The following describes two proteins that form a bound complex.

Residue-level contacts at the interface:
Residue Y26 in protein 1 interacts with residue K6 in protein 2 (closest heavy-atom distance 4.0 Å).
Residue A79 in protein 1 interacts with residue K40 in protein 2 (closest heavy-atom distance 3.9 Å).
Residue Y76 in protein 1 interacts with residue D73 in protein 2 (closest heavy-atom distance 3.3 Å).
Residue Y26 in protein 1 contacts residue C76 in protein 2 (closest heavy-atom distance 3.8 Å).
Residue Y89 in protein 1 interacts with residue W11 in protein 2 (closest heavy-atom distance 3.5 Å).
Residue E27 in protein 1 is in contact with residue R42 in protein 2 (closest heavy-atom distance 3.8 Å).
Residue L25 in protein 1 is in contact with residue L68 in protein 2 (closest heavy-atom distance 4.1 Å).
Residue Y26 in protein 1 interacts with residue R8 in protein 2 (closest heavy-atom distance 3.2 Å).
Residue A23 in protein 1 is in contact with residue R8 in protein 2 (closest heavy-atom distance 4.0 Å).
Residue Y26 in protein 1 contacts residue C70 in protein 2 (closest heavy-atom distance 3.5 Å).
Residue A79 in protein 1 contacts residue V74 in protein 2 (closest heavy-atom distance 3.6 Å).
Residue Y89 in protein 1 is in contact with residue V74 in protein 2 (closest heavy-atom distance 4.7 Å).
Residue F90 in protein 1 interacts with residue Y9 in protein 2 (closest heavy-atom distance 3.4 Å).
Residue Y26 in protein 1 interacts with residue L68 in protein 2 (closest heavy-atom distance 3.5 Å).
Residue M80 in protein 1 interacts with residue F36 in protein 2 (closest heavy-atom distance 3.4 Å).
Residue A79 in protein 1 is in contact with residue R72 in protein 2 (closest heavy-atom distance 4.4 Å).
Residue M80 in protein 1 is in contact with residue G35 in protein 2 (closest heavy-atom distance 4.0 Å).
Residue L25 in protein 1 contacts residue G47 in protein 2 (closest heavy-atom distance 4.4 Å).
Residue K85 in protein 1 contacts residue G35 in protein 2 (closest heavy-atom distance 4.0 Å).
Residue F90 in protein 1 contacts residue N7 in protein 2 (closest heavy-atom distance 4.8 Å).
Residue Y89 in protein 1 interacts with residue F36 in protein 2 (closest heavy-atom distance 4.2 Å).
Residue E88 in protein 1 is in contact with residue W11 in protein 2 (closest heavy-atom distance 3.4 Å).
Residue Y89 in protein 1 contacts residue D75 in protein 2 (closest heavy-atom distance 2.6 Å).
Residue L22 in protein 1 interacts with residue R8 in protein 2 (closest heavy-atom distance 4.0 Å).
Residue M80 in protein 1 is in contact with residue I71 in protein 2 (closest heavy-atom distance 3.4 Å).
Residue A79 in protein 1 contacts residue I71 in protein 2 (closest heavy-atom distance 4.5 Å).
Residue A79 in protein 1 interacts with residue F36 in protein 2 (closest heavy-atom distance 4.8 Å).
Residue Y26 in protein 1 is in contact with residue R42 in protein 2 (closest heavy-atom distance 3.5 Å).
Residue L86 in protein 1 contacts residue V74 in protein 2 (closest heavy-atom distance 4.5 Å).
Residue Y26 in protein 1 interacts with residue N7 in protein 2 (closest heavy-atom distance 3.8 Å).
Residue L25 in protein 1 contacts residue I44 in protein 2 (closest heavy-atom distance 3.8 Å).
Residue Y26 in protein 1 is in contact with residue I44 in protein 2 (closest heavy-atom distance 3.6 Å).
Residue N91 in protein 1 is in contact with residue Y9 in protein 2 (closest heavy-atom distance 3.6 Å).
Residue M80 in protein 1 is in contact with residue P37 in protein 2 (closest heavy-atom distance 4.8 Å).
Residue F90 in protein 1 interacts with residue V74 in protein 2 (closest heavy-atom distance 3.9 Å).
Residue N91 in protein 1 contacts residue G10 in protein 2 (closest heavy-atom distance 4.9 Å).
Residue K85 in protein 1 interacts with residue E34 in protein 2 (closest heavy-atom distance 3.4 Å).
Residue Y89 in protein 1 contacts residue N7 in protein 2 (closest heavy-atom distance 2.9 Å).
Residue F90 in protein 1 is in contact with residue D75 in protein 2 (closest heavy-atom distance 4.8 Å).
Residue A79 in protein 1 interacts with residue P37 in protein 2 (closest heavy-atom distance 2.8 Å).
Residue Y76 in protein 1 is in contact with residue V74 in protein 2 (closest heavy-atom distance 3.3 Å).
Residue G28 in protein 1 is in contact with residue Q49 in protein 2 (closest heavy-atom distance 3.3 Å).
Residue Y26 in protein 1 interacts with residue Q49 in protein 2 (closest heavy-atom distance 3.0 Å).
Residue E27 in protein 1 interacts with residue C76 in protein 2 (closest heavy-atom distance 4.1 Å).
Residue L25 in protein 1 is in contact with residue Q49 in protein 2 (closest heavy-atom distance 3.7 Å).
Residue N91 in protein 1 contacts residue W11 in protein 2 (closest heavy-atom distance 4.9 Å).
Residue Y89 in protein 1 interacts with residue I69 in protein 2 (closest heavy-atom distance 3.8 Å).
Residue Y89 in protein 1 interacts with residue C70 in protein 2 (closest heavy-atom distance 3.3 Å).
Residue M80 in protein 1 interacts with residue V74 in protein 2 (closest heavy-atom distance 4.6 Å).
Residue E88 in protein 1 is in contact with residue E34 in protein 2 (closest heavy-atom distance 3.8 Å).
Residue K85 in protein 1 interacts with residue F36 in protein 2 (closest heavy-atom distance 4.1 Å).
Residue Y26 in protein 1 is in contact with residue I69 in protein 2 (closest heavy-atom distance 3.1 Å).
Residue Y89 in protein 1 is in contact with residue Y9 in protein 2 (closest heavy-atom distance 3.7 Å).
Residue Y89 in protein 1 interacts with residue I71 in protein 2 (closest heavy-atom distance 3.6 Å).
Residue E27 in protein 1 interacts with residue Q49 in protein 2 (closest heavy-atom distance 3.9 Å).
Residue E27 in protein 1 interacts with residue D75 in protein 2 (closest heavy-atom distance 4.8 Å).

Sequence of protein 2:
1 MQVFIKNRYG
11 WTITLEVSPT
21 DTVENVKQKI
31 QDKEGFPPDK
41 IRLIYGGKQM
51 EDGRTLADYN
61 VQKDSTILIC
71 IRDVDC

Sequence of protein 1:
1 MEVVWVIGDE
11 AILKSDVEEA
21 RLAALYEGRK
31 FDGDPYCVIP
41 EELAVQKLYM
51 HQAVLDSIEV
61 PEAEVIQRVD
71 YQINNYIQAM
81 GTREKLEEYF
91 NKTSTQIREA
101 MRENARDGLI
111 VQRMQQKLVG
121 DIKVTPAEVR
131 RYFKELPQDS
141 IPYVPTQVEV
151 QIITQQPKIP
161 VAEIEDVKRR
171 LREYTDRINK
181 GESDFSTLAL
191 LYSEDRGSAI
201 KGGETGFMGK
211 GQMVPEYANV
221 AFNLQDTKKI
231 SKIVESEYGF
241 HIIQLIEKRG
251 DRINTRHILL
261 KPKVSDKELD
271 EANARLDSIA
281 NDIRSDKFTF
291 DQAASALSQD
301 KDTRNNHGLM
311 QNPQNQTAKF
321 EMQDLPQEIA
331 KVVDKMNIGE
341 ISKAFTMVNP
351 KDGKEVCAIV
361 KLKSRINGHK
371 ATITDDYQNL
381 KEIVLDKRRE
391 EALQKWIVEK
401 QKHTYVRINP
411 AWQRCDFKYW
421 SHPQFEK